This data describes a binding interaction between two proteins.

Sequence of protein 1:
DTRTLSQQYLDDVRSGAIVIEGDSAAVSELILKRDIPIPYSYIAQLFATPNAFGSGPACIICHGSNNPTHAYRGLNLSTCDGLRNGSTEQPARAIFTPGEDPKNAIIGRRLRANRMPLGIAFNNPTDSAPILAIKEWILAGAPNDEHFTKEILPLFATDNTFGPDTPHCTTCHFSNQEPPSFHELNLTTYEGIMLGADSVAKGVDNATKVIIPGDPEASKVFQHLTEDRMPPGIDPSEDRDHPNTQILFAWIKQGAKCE

Interface contacts:
Residue P82 in protein 1 is in contact with residue Y74 in protein 2 (closest heavy-atom distance 3.6 Å).
Residue A80 in protein 1 contacts residue Q77 in protein 2 (closest heavy-atom distance 3.1 Å).
Residue H102 in protein 1 contacts residue P69 in protein 2 (closest heavy-atom distance 4.0 Å).
Residue I92 in protein 1 contacts residue Y74 in protein 2 (closest heavy-atom distance 4.5 Å).
Residue D159 in protein 1 interacts with residue R46 in protein 2 (closest heavy-atom distance 3.1 Å).
Residue F154 in protein 1 is in contact with residue L62 in protein 2 (closest heavy-atom distance 3.9 Å).
Residue P264 in protein 1 is in contact with residue L62 in protein 2 (closest heavy-atom distance 4.2 Å).
Residue I92 in protein 1 interacts with residue P71 in protein 2 (closest heavy-atom distance 4.2 Å).
Residue T101 in protein 1 interacts with residue R35 in protein 2 (closest heavy-atom distance 3.6 Å).
Residue I93 in protein 1 contacts residue P71 in protein 2 (closest heavy-atom distance 4.3 Å).
Residue A103 in protein 1 is in contact with residue L37 in protein 2 (closest heavy-atom distance 3.4 Å).
Residue C94 in protein 1 contacts residue I63 in protein 2 (closest heavy-atom distance 3.5 Å).
Residue A90 in protein 1 interacts with residue Y74 in protein 2 (closest heavy-atom distance 3.7 Å).
Residue Y104 in protein 1 is in contact with residue Y41 in protein 2 (closest heavy-atom distance 4.0 Å).
Residue C94 in protein 1 interacts with residue I68 in protein 2 (closest heavy-atom distance 4.5 Å).
Residue Y104 in protein 1 interacts with residue R66 in protein 2 (closest heavy-atom distance 3.6 Å).
Residue F154 in protein 1 is in contact with residue V45 in protein 2 (closest heavy-atom distance 4.1 Å).
Residue H102 in protein 1 is in contact with residue L37 in protein 2 (closest heavy-atom distance 3.4 Å).
Residue I93 in protein 1 contacts residue Y74 in protein 2 (closest heavy-atom distance 3.8 Å).
Residue N155 in protein 1 contacts residue I52 in protein 2 (closest heavy-atom distance 3.6 Å).
Residue F154 in protein 1 interacts with residue I50 in protein 2 (closest heavy-atom distance 4.2 Å).
Residue P100 in protein 1 is in contact with residue L37 in protein 2 (closest heavy-atom distance 2.9 Å).
Residue I93 in protein 1 interacts with residue I70 in protein 2 (closest heavy-atom distance 4.3 Å).
Residue D159 in protein 1 is in contact with residue L42 in protein 2 (closest heavy-atom distance 3.3 Å).
Residue N155 in protein 1 is in contact with residue V45 in protein 2 (closest heavy-atom distance 3.6 Å).
Residue P100 in protein 1 is in contact with residue S38 in protein 2 (closest heavy-atom distance 4.6 Å).
Residue I93 in protein 1 contacts residue I68 in protein 2 (closest heavy-atom distance 3.5 Å).
Residue N155 in protein 1 is in contact with residue I50 in protein 2 (closest heavy-atom distance 3.0 Å).
Residue Y104 in protein 1 is in contact with residue I68 in protein 2 (closest heavy-atom distance 3.7 Å).
Residue P264 in protein 1 interacts with residue A58 in protein 2 (closest heavy-atom distance 3.5 Å).
Residue E121 in protein 1 contacts residue S38 in protein 2 (closest heavy-atom distance 3.3 Å).
Residue T101 in protein 1 contacts residue T34 in protein 2 (closest heavy-atom distance 4.7 Å).
Residue T101 in protein 1 interacts with residue T36 in protein 2 (closest heavy-atom distance 4.4 Å).
Residue R105 in protein 1 contacts residue S38 in protein 2 (closest heavy-atom distance 3.1 Å).
Residue F154 in protein 1 contacts residue A58 in protein 2 (closest heavy-atom distance 4.5 Å).
Residue P89 in protein 1 is in contact with residue V59 in protein 2 (closest heavy-atom distance 3.6 Å).
Residue P89 in protein 1 is in contact with residue I63 in protein 2 (closest heavy-atom distance 4.2 Å).
Residue P89 in protein 1 contacts residue A58 in protein 2 (closest heavy-atom distance 4.2 Å).
Residue P82 in protein 1 interacts with residue Q77 in protein 2 (closest heavy-atom distance 4.4 Å).
Residue P157 in protein 1 interacts with residue R46 in protein 2 (closest heavy-atom distance 4.5 Å).
Residue T101 in protein 1 contacts residue L37 in protein 2 (closest heavy-atom distance 3.6 Å).
Residue E121 in protein 1 interacts with residue T36 in protein 2 (closest heavy-atom distance 2.9 Å).
Residue I93 in protein 1 contacts residue I63 in protein 2 (closest heavy-atom distance 3.6 Å).
Residue F154 in protein 1 contacts residue I52 in protein 2 (closest heavy-atom distance 3.4 Å).
Residue Y104 in protein 1 interacts with residue S38 in protein 2 (closest heavy-atom distance 4.0 Å).
Residue D260 in protein 1 is in contact with residue Y41 in protein 2 (closest heavy-atom distance 4.0 Å).
Residue A153 in protein 1 contacts residue I52 in protein 2 (closest heavy-atom distance 3.9 Å).
Residue E121 in protein 1 interacts with residue Q39 in protein 2 (closest heavy-atom distance 4.1 Å).
Residue H102 in protein 1 is in contact with residue I68 in protein 2 (closest heavy-atom distance 3.7 Å).
Residue A80 in protein 1 is in contact with residue Y74 in protein 2 (closest heavy-atom distance 3.6 Å).
Residue N155 in protein 1 is in contact with residue V51 in protein 2 (closest heavy-atom distance 4.3 Å).
Residue I93 in protein 1 contacts residue I279 in protein 2 (closest heavy-atom distance 4.7 Å).
Residue Y104 in protein 1 is in contact with residue L37 in protein 2 (closest heavy-atom distance 3.7 Å).
Residue N156 in protein 1 contacts residue V45 in protein 2 (closest heavy-atom distance 4.6 Å).
Residue F154 in protein 1 contacts residue Y41 in protein 2 (closest heavy-atom distance 3.1 Å).
Residue Y104 in protein 1 contacts residue L62 in protein 2 (closest heavy-atom distance 2.9 Å).
Residue T81 in protein 1 is in contact with residue Q77 in protein 2 (closest heavy-atom distance 3.2 Å).
Residue P100 in protein 1 is in contact with residue T36 in protein 2 (closest heavy-atom distance 3.5 Å).
Residue P157 in protein 1 contacts residue V45 in protein 2 (closest heavy-atom distance 4.1 Å).
Residue P82 in protein 1 interacts with residue N276 in protein 2 (closest heavy-atom distance 4.2 Å).

Sequence of protein 2:
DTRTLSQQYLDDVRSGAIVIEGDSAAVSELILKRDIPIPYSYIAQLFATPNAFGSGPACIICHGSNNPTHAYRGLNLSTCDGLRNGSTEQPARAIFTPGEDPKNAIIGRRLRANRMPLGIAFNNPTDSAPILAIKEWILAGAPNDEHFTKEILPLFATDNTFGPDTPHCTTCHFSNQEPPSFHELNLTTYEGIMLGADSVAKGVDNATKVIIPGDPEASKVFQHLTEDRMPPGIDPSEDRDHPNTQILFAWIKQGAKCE